Residue-level contacts at the interface:
Residue I252 in the first protein contacts residue G26 in the second protein (closest heavy-atom distance 3.4 Å).
Residue L264 in the first protein contacts residue W100 in the second protein (closest heavy-atom distance 3.4 Å).
Residue H337 in the first protein is in contact with residue R74 in the second protein (closest heavy-atom distance 3.3 Å).
Residue F423 in the first protein interacts with residue P107 in the second protein (closest heavy-atom distance 3.4 Å).
Residue Y338 in the first protein interacts with residue R104 in the second protein (closest heavy-atom distance 3.0 Å).
Residue G54 in the first protein is in contact with residue G64 in the second protein (closest heavy-atom distance 3.3 Å).
Residue Y261 in the first protein contacts residue P75 in the second protein (closest heavy-atom distance 3.0 Å).
Residue S191 in the first protein contacts residue H96 in the second protein (closest heavy-atom distance 2.7 Å).
Residue Y190 in the first protein contacts residue H96 in the second protein (closest heavy-atom distance 3.3 Å).
Residue D340 in the first protein contacts residue K103 in the second protein (closest heavy-atom distance 3.0 Å).
Residue D47 in the first protein interacts with residue S139 in the second protein (closest heavy-atom distance 3.4 Å).
Residue R55 in the first protein is in contact with residue E63 in the second protein (closest heavy-atom distance 2.7 Å).
Residue E122 in the first protein interacts with residue S102 in the second protein (closest heavy-atom distance 2.7 Å).
Residue A194 in the first protein contacts residue V93 in the second protein (closest heavy-atom distance 3.3 Å).
Residue D198 in the first protein interacts with residue P97 in the second protein (closest heavy-atom distance 3.1 Å).
Residue Y338 in the first protein contacts residue M72 in the second protein (closest heavy-atom distance 3.2 Å).
Residue A194 in the first protein is in contact with residue D95 in the second protein (closest heavy-atom distance 3.2 Å).
Residue A263 in the first protein contacts residue M72 in the second protein (closest heavy-atom distance 3.4 Å).
Residue Y237 in the first protein contacts residue E8 in the second protein (closest heavy-atom distance 2.9 Å).
Residue H431 in the first protein contacts residue K136 in the second protein (closest heavy-atom distance 2.9 Å).
Residue G116 in the first protein is in contact with residue R62 in the second protein (closest heavy-atom distance 3.4 Å).
Residue T185 in the first protein contacts residue D152 in the second protein (closest heavy-atom distance 3.3 Å).
Residue R152 in the first protein is in contact with residue K9 in the second protein (closest heavy-atom distance 2.9 Å).
Residue R55 in the first protein is in contact with residue R62 in the second protein (closest heavy-atom distance 3.1 Å).
Residue D198 in the first protein interacts with residue F98 in the second protein (closest heavy-atom distance 2.9 Å).
Residue Y190 in the first protein interacts with residue K156 in the second protein (closest heavy-atom distance 3.2 Å).
Residue Y190 in the first protein is in contact with residue D58 in the second protein (closest heavy-atom distance 2.6 Å).
Residue T249 in the first protein is in contact with residue A21 in the second protein (closest heavy-atom distance 3.3 Å).
Residue G54 in the first protein interacts with residue E63 in the second protein (closest heavy-atom distance 3.2 Å).
Residue V424 in the first protein contacts residue E134 in the second protein (closest heavy-atom distance 3.3 Å).
Residue W162 in the first protein contacts residue E8 in the second protein (closest heavy-atom distance 3.3 Å).
Residue R152 in the first protein interacts with residue V11 in the second protein (closest heavy-atom distance 3.1 Å).
Residue I252 in the first protein is in contact with residue V22 in the second protein (closest heavy-atom distance 3.2 Å).
Residue K155 in the first protein contacts residue K9 in the second protein (closest heavy-atom distance 3.2 Å).
Residue P265 in the first protein contacts residue Q36 in the second protein (closest heavy-atom distance 3.4 Å).
Residue K188 in the first protein is in contact with residue D58 in the second protein (closest heavy-atom distance 3.1 Å).
Residue Y193 in the first protein contacts residue H96 in the second protein (closest heavy-atom distance 2.8 Å).
Residue Y261 in the first protein interacts with residue R74 in the second protein (closest heavy-atom distance 3.3 Å).
Residue S119 in the first protein is in contact with residue P97 in the second protein (closest heavy-atom distance 3.2 Å).
Residue Y421 in the first protein interacts with residue R82 in the second protein (closest heavy-atom distance 2.3 Å).
Residue F423 in the first protein is in contact with residue T105 in the second protein (closest heavy-atom distance 3.3 Å).
Residue L427 in the first protein interacts with residue E134 in the second protein (closest heavy-atom distance 3.3 Å).
Residue G195 in the first protein contacts residue S92 in the second protein (closest heavy-atom distance 3.0 Å).
Residue W410 in the first protein interacts with residue R82 in the second protein (closest heavy-atom distance 2.4 Å).
Residue F423 in the first protein interacts with residue G106 in the second protein (closest heavy-atom distance 3.2 Å).
Residue L39 in the first protein contacts residue K136 in the second protein (closest heavy-atom distance 3.0 Å).
Residue W267 in the first protein interacts with residue Q36 in the second protein (closest heavy-atom distance 3.1 Å).
Residue W253 in the first protein is in contact with residue T28 in the second protein (closest heavy-atom distance 3.3 Å).
Residue A334 in the first protein interacts with residue R74 in the second protein (closest heavy-atom distance 3.0 Å).
Residue T262 in the first protein is in contact with residue W100 in the second protein (closest heavy-atom distance 3.3 Å).
Residue W253 in the first protein is in contact with residue Q29 in the second protein (closest heavy-atom distance 2.9 Å).
Residue P256 in the first protein is in contact with residue Q29 in the second protein (closest heavy-atom distance 3.2 Å).
Residue S191 in the first protein interacts with residue L163 in the second protein (closest heavy-atom distance 3.4 Å).
Residue I157 in the first protein is in contact with residue E8 in the second protein (closest heavy-atom distance 2.8 Å).
Residue H156 in the first protein contacts residue E8 in the second protein (closest heavy-atom distance 3.2 Å).
Residue A40 in the first protein contacts residue K136 in the second protein (closest heavy-atom distance 3.0 Å).
Residue G417 in the first protein is in contact with residue R77 in the second protein (closest heavy-atom distance 2.6 Å).
Residue P49 in the first protein is in contact with residue W142 in the second protein (closest heavy-atom distance 3.4 Å).
Residue N333 in the first protein interacts with residue R74 in the second protein (closest heavy-atom distance 3.2 Å).
Residue L192 in the first protein contacts residue H96 in the second protein (closest heavy-atom distance 3.4 Å).

This data describes a binding interaction between two proteins.

Sequence of the second protein:
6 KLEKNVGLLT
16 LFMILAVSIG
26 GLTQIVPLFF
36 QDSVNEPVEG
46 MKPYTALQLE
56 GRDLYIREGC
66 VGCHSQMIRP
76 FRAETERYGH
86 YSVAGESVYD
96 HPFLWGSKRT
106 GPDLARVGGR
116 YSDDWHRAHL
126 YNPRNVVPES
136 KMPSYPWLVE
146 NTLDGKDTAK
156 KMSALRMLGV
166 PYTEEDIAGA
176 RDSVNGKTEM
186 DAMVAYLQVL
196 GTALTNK

Sequence of the first protein:
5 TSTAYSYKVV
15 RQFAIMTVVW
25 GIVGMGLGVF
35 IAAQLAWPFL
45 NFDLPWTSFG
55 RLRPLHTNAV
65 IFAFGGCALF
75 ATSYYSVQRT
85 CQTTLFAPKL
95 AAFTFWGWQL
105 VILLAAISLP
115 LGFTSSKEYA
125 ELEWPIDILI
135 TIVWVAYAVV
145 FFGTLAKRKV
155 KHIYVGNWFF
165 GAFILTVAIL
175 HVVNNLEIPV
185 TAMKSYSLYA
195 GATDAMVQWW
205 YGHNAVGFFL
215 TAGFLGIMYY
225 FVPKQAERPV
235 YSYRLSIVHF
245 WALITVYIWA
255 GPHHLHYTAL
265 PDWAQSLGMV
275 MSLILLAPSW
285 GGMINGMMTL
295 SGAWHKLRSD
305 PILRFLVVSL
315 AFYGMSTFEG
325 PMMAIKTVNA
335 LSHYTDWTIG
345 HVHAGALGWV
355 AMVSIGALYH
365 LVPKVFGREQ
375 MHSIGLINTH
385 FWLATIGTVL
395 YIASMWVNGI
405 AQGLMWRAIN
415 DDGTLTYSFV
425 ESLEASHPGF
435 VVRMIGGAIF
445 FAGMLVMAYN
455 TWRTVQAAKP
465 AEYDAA